Sequence of protein 2:
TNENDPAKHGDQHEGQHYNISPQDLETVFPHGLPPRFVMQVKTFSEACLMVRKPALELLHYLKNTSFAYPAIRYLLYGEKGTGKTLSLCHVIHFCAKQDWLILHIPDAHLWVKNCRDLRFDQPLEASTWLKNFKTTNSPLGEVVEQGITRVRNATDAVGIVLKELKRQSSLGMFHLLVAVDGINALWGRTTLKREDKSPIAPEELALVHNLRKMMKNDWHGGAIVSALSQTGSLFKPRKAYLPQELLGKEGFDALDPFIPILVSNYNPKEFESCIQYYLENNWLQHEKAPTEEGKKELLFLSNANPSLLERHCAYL

Sequence of protein 1:
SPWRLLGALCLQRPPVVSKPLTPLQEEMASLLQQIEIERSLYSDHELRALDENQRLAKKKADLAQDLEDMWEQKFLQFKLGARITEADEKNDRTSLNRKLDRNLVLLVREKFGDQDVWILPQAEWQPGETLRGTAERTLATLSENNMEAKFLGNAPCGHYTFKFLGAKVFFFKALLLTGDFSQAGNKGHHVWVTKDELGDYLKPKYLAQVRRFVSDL

Interface contacts:
Residue R232 in protein 2 contacts residue L98 in protein 1 (closest heavy-atom distance 3.7 Å).
Residue R234 in protein 2 interacts with residue D119 in protein 1 (closest heavy-atom distance 3.1 Å).
Residue R232 in protein 2 interacts with residue L116 in protein 1 (closest heavy-atom distance 3.5 Å).
Residue T231 in protein 2 contacts residue L98 in protein 1 (closest heavy-atom distance 3.7 Å).
Residue T231 in protein 2 interacts with residue K101 in protein 1 (closest heavy-atom distance 3.8 Å).
Residue E227 in protein 2 contacts residue K102 in protein 1 (closest heavy-atom distance 3.0 Å).
Residue T231 in protein 2 interacts with residue K102 in protein 1 (closest heavy-atom distance 3.7 Å).
Residue R234 in protein 2 contacts residue L116 in protein 1 (closest heavy-atom distance 3.1 Å).
Residue R232 in protein 2 is in contact with residue K102 in protein 1 (closest heavy-atom distance 3.5 Å).
Residue E227 in protein 2 is in contact with residue A103 in protein 1 (closest heavy-atom distance 5.0 Å).

The following describes two proteins that form a bound complex.